Sequence of the second protein:
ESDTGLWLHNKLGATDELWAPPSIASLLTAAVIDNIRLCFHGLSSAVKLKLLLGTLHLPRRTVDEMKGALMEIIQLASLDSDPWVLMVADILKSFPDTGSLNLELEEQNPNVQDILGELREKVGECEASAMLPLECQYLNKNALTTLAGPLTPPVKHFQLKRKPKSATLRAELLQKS

Sequence of the first protein:
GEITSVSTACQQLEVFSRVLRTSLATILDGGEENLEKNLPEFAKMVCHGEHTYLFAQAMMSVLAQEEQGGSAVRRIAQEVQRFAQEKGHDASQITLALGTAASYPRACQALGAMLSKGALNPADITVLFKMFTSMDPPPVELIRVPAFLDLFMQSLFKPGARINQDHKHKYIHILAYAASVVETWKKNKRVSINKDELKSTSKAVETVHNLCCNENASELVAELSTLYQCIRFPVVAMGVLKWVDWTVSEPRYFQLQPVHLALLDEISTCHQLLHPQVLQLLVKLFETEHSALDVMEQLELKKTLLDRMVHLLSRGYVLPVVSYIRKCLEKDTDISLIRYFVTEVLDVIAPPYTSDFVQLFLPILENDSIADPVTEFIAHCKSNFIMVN

Interface contacts:
Residue Q78 in the first protein contacts residue P133 in the second protein (closest heavy-atom distance 3.4 Å).
Residue V223 in the first protein interacts with residue S177 in the second protein (closest heavy-atom distance 2.8 Å).
Residue V355 in the first protein interacts with residue L160 in the second protein (closest heavy-atom distance 3.4 Å).
Residue A102 in the first protein interacts with residue G99 in the second protein (closest heavy-atom distance 3.5 Å).
Residue Q11 in the first protein interacts with residue W84 in the second protein (closest heavy-atom distance 3.5 Å).
Residue A97 in the first protein is in contact with residue L101 in the second protein (closest heavy-atom distance 3.1 Å).
Residue C10 in the first protein interacts with residue W84 in the second protein (closest heavy-atom distance 2.8 Å).
Residue G49 in the first protein is in contact with residue L18 in the second protein (closest heavy-atom distance 3.4 Å).
Residue E272 in the first protein contacts residue R170 in the second protein (closest heavy-atom distance 3.1 Å).
Residue V182 in the first protein is in contact with residue T146 in the second protein (closest heavy-atom distance 3.4 Å).
Residue Q78 in the first protein contacts residue L134 in the second protein (closest heavy-atom distance 3.0 Å).
Residue H317 in the first protein contacts residue S166 in the second protein (closest heavy-atom distance 2.6 Å).
Residue D29 in the first protein interacts with residue K122 in the second protein (closest heavy-atom distance 3.0 Å).
Residue C47 in the first protein interacts with residue W19 in the second protein (closest heavy-atom distance 3.3 Å).
Residue A179 in the first protein contacts residue Y138 in the second protein (closest heavy-atom distance 3.4 Å).
Residue A179 in the first protein interacts with residue N140 in the second protein (closest heavy-atom distance 3.0 Å).
Residue R21 in the first protein is in contact with residue D114 in the second protein (closest heavy-atom distance 3.4 Å).
Residue E50 in the first protein contacts residue H57 in the second protein (closest heavy-atom distance 2.5 Å).
Residue P236 in the first protein interacts with residue N140 in the second protein (closest heavy-atom distance 3.5 Å).
Residue D271 in the first protein contacts residue S166 in the second protein (closest heavy-atom distance 3.4 Å).
Residue H89 in the first protein contacts residue W19 in the second protein (closest heavy-atom distance 3.3 Å).
Residue S320 in the first protein interacts with residue P164 in the second protein (closest heavy-atom distance 3.5 Å).
Residue F55 in the first protein contacts residue M87 in the second protein (closest heavy-atom distance 3.4 Å).
Residue Y360 in the first protein contacts residue H157 in the second protein (closest heavy-atom distance 3.2 Å).
Residue A357 in the first protein contacts residue Q159 in the second protein (closest heavy-atom distance 3.1 Å).
Residue V355 in the first protein interacts with residue K161 in the second protein (closest heavy-atom distance 3.1 Å).
Residue A97 in the first protein interacts with residue S100 in the second protein (closest heavy-atom distance 3.2 Å).
Residue Q78 in the first protein interacts with residue E135 in the second protein (closest heavy-atom distance 3.0 Å).
Residue P358 in the first protein is in contact with residue Q159 in the second protein (closest heavy-atom distance 3.5 Å).
Residue Q278 in the first protein contacts residue T152 in the second protein (closest heavy-atom distance 3.0 Å).
Residue A224 in the first protein is in contact with residue S177 in the second protein (closest heavy-atom distance 3.5 Å).
Residue R82 in the first protein contacts residue L134 in the second protein (closest heavy-atom distance 3.5 Å).
Residue Y230 in the first protein interacts with residue R170 in the second protein (closest heavy-atom distance 3.3 Å).
Residue R74 in the first protein contacts residue E135 in the second protein (closest heavy-atom distance 3.3 Å).
Residue A178 in the first protein contacts residue L139 in the second protein (closest heavy-atom distance 3.3 Å).
Residue M240 in the first protein interacts with residue Y138 in the second protein (closest heavy-atom distance 3.5 Å).
Residue R75 in the first protein interacts with residue L132 in the second protein (closest heavy-atom distance 2.9 Å).
Residue E50 in the first protein contacts residue A20 in the second protein (closest heavy-atom distance 2.8 Å).
Residue R75 in the first protein interacts with residue L134 in the second protein (closest heavy-atom distance 3.4 Å).
Residue T201 in the first protein interacts with residue N140 in the second protein (closest heavy-atom distance 3.0 Å).
Residue P236 in the first protein interacts with residue L139 in the second protein (closest heavy-atom distance 3.1 Å).
Residue R21 in the first protein contacts residue E118 in the second protein (closest heavy-atom distance 2.4 Å).
Residue Q283 in the first protein contacts residue Q137 in the second protein (closest heavy-atom distance 2.8 Å).
Residue A72 in the first protein contacts residue M131 in the second protein (closest heavy-atom distance 3.4 Å).
Residue H48 in the first protein contacts residue L18 in the second protein (closest heavy-atom distance 3.3 Å).
Residue L325 in the first protein contacts residue H157 in the second protein (closest heavy-atom distance 3.5 Å).
Residue V62 in the first protein contacts residue L103 in the second protein (closest heavy-atom distance 3.4 Å).
Residue G49 in the first protein contacts residue W19 in the second protein (closest heavy-atom distance 3.4 Å).
Residue G69 in the first protein contacts residue V123 in the second protein (closest heavy-atom distance 3.3 Å).
Residue E197 in the first protein contacts residue N142 in the second protein (closest heavy-atom distance 2.7 Å).
Residue I356 in the first protein contacts residue K161 in the second protein (closest heavy-atom distance 3.4 Å).
Residue Q93 in the first protein contacts residue H57 in the second protein (closest heavy-atom distance 3.2 Å).
Residue H51 in the first protein contacts residue L49 in the second protein (closest heavy-atom distance 3.5 Å).
Residue Q68 in the first protein contacts residue E127 in the second protein (closest heavy-atom distance 3.5 Å).
Residue E50 in the first protein interacts with residue L18 in the second protein (closest heavy-atom distance 3.0 Å).
Residue P359 in the first protein interacts with residue F158 in the second protein (closest heavy-atom distance 3.3 Å).
Residue L13 in the first protein is in contact with residue P83 in the second protein (closest heavy-atom distance 3.5 Å).
Residue T361 in the first protein is in contact with residue H157 in the second protein (closest heavy-atom distance 2.7 Å).
Residue V324 in the first protein is in contact with residue H157 in the second protein (closest heavy-atom distance 3.3 Å).
Residue E66 in the first protein is in contact with residue R120 in the second protein (closest heavy-atom distance 3.0 Å).

The following describes two proteins that form a bound complex.